Sequence of the first protein:
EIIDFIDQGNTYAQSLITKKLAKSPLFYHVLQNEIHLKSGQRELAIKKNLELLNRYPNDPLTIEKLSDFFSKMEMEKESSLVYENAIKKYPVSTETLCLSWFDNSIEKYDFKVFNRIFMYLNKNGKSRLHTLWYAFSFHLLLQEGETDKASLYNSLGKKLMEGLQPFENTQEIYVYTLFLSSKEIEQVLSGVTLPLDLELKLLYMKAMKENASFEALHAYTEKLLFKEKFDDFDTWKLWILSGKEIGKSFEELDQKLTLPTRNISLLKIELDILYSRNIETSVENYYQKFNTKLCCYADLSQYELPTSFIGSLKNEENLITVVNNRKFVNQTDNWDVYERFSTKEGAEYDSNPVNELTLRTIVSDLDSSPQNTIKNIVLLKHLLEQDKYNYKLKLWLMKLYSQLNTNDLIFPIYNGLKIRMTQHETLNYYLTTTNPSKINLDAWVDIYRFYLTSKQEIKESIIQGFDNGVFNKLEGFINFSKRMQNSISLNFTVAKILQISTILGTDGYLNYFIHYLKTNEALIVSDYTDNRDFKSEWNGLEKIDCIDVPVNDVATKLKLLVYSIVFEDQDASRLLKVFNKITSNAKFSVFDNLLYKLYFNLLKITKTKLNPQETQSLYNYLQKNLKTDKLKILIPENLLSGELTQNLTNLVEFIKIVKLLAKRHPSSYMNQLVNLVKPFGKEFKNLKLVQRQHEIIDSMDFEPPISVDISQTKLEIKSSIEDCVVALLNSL

Sequence of the second protein:
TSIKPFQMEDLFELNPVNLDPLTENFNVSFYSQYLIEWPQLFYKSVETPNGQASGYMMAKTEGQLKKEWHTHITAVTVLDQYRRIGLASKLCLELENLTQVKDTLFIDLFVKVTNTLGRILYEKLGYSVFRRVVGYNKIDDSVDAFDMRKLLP

Interface contacts:
Residue L445 in the first protein is in contact with residue N16 in the second protein (closest heavy-atom distance 3.6 Å).
Residue E475 in the first protein is in contact with residue S30 in the second protein (closest heavy-atom distance 3.0 Å).
Residue S554 in the first protein interacts with residue N16 in the second protein (closest heavy-atom distance 3.4 Å).
Residue N557 in the first protein contacts residue Q83 in the second protein (closest heavy-atom distance 3.6 Å).
Residue F245 in the first protein is in contact with residue K92 in the second protein (closest heavy-atom distance 2.7 Å).
Residue Q317 in the first protein contacts residue T49 in the second protein (closest heavy-atom distance 2.8 Å).
Residue D368 in the first protein contacts residue R85 in the second protein (closest heavy-atom distance 3.0 Å).
Residue K244 in the first protein contacts residue N99 in the second protein (closest heavy-atom distance 3.1 Å).
Residue F248 in the first protein is in contact with residue S3 in the second protein (closest heavy-atom distance 3.4 Å).
Residue K491 in the first protein interacts with residue P6 in the second protein (closest heavy-atom distance 3.6 Å).
Residue Y409 in the first protein interacts with residue P17 in the second protein (closest heavy-atom distance 3.2 Å).
Residue F248 in the first protein contacts residue T2 in the second protein (closest heavy-atom distance 3.0 Å).
Residue Q441 in the first protein is in contact with residue N16 in the second protein (closest heavy-atom distance 3.5 Å).
Residue V488 in the first protein is in contact with residue L36 in the second protein (closest heavy-atom distance 3.5 Å).
Residue S554 in the first protein is in contact with residue P17 in the second protein (closest heavy-atom distance 3.4 Å).
Residue T444 in the first protein contacts residue N16 in the second protein (closest heavy-atom distance 2.8 Å).
Residue S479 in the first protein interacts with residue S33 in the second protein (closest heavy-atom distance 2.6 Å).
Residue K436 in the first protein interacts with residue K149 in the second protein (closest heavy-atom distance 3.6 Å).
Residue Y407 in the first protein interacts with residue P22 in the second protein (closest heavy-atom distance 3.5 Å).
Residue R501 in the first protein contacts residue E10 in the second protein (closest heavy-atom distance 2.9 Å).
Residue N497 in the first protein contacts residue E10 in the second protein (closest heavy-atom distance 3.4 Å).
Residue E374 in the first protein interacts with residue Q83 in the second protein (closest heavy-atom distance 3.2 Å).
Residue C310 in the first protein interacts with residue Q83 in the second protein (closest heavy-atom distance 3.3 Å).
Residue F248 in the first protein is in contact with residue T49 in the second protein (closest heavy-atom distance 3.4 Å).
Residue K308 in the first protein contacts residue R86 in the second protein (closest heavy-atom distance 2.6 Å).
Residue V488 in the first protein contacts residue I37 in the second protein (closest heavy-atom distance 3.6 Å).
Residue G494 in the first protein contacts residue M9 in the second protein (closest heavy-atom distance 3.6 Å).
Residue K436 in the first protein contacts residue N148 in the second protein (closest heavy-atom distance 3.6 Å).
Residue D247 in the first protein contacts residue I4 in the second protein (closest heavy-atom distance 2.7 Å).
Residue S472 in the first protein interacts with residue V29 in the second protein (closest heavy-atom distance 3.5 Å).
Residue Q441 in the first protein is in contact with residue L20 in the second protein (closest heavy-atom distance 3.6 Å).
Residue D246 in the first protein is in contact with residue K92 in the second protein (closest heavy-atom distance 3.1 Å).
Residue N490 in the first protein is in contact with residue Q8 in the second protein (closest heavy-atom distance 3.1 Å).
Residue E475 in the first protein interacts with residue N28 in the second protein (closest heavy-atom distance 3.0 Å).
Residue L213 in the first protein interacts with residue I4 in the second protein (closest heavy-atom distance 3.6 Å).
Residue Q441 in the first protein is in contact with residue N19 in the second protein (closest heavy-atom distance 3.2 Å).
Residue D551 in the first protein is in contact with residue N16 in the second protein (closest heavy-atom distance 2.8 Å).
Residue D247 in the first protein is in contact with residue S3 in the second protein (closest heavy-atom distance 3.0 Å).
Residue N278 in the first protein is in contact with residue T2 in the second protein (closest heavy-atom distance 2.8 Å).
Residue R277 in the first protein interacts with residue E48 in the second protein (closest heavy-atom distance 2.8 Å).
Residue I437 in the first protein contacts residue L20 in the second protein (closest heavy-atom distance 3.3 Å).
Residue R438 in the first protein is in contact with residue N28 in the second protein (closest heavy-atom distance 2.9 Å).
Residue D249 in the first protein is in contact with residue K5 in the second protein (closest heavy-atom distance 2.7 Å).
Residue N557 in the first protein interacts with residue Q53 in the second protein (closest heavy-atom distance 2.6 Å).
Residue R438 in the first protein interacts with residue F27 in the second protein (closest heavy-atom distance 3.4 Å).
Residue E475 in the first protein is in contact with residue V29 in the second protein (closest heavy-atom distance 3.4 Å).
Residue L309 in the first protein is in contact with residue Q83 in the second protein (closest heavy-atom distance 3.5 Å).
Residue K491 in the first protein is in contact with residue F7 in the second protein (closest heavy-atom distance 2.8 Å).
Residue R277 in the first protein is in contact with residue T2 in the second protein (closest heavy-atom distance 3.1 Å).
Residue E243 in the first protein contacts residue N99 in the second protein (closest heavy-atom distance 3.5 Å).
Residue D212 in the first protein contacts residue Q41 in the second protein (closest heavy-atom distance 3.4 Å).
Residue R501 in the first protein is in contact with residue F13 in the second protein (closest heavy-atom distance 3.5 Å).
Residue T440 in the first protein is in contact with residue V29 in the second protein (closest heavy-atom distance 3.5 Å).
Residue D249 in the first protein contacts residue S3 in the second protein (closest heavy-atom distance 2.9 Å).
Residue E214 in the first protein contacts residue P6 in the second protein (closest heavy-atom distance 3.6 Å).
Residue R438 in the first protein is in contact with residue N26 in the second protein (closest heavy-atom distance 2.5 Å).
Residue F498 in the first protein is in contact with residue F13 in the second protein (closest heavy-atom distance 3.5 Å).
Residue K491 in the first protein is in contact with residue Q8 in the second protein (closest heavy-atom distance 3.6 Å).
Residue Q317 in the first protein contacts residue P50 in the second protein (closest heavy-atom distance 3.5 Å).
Residue R277 in the first protein contacts residue I87 in the second protein (closest heavy-atom distance 3.6 Å).

This data describes a binding interaction between two proteins.